This data describes a binding interaction between two proteins.

Sequence of protein 2:
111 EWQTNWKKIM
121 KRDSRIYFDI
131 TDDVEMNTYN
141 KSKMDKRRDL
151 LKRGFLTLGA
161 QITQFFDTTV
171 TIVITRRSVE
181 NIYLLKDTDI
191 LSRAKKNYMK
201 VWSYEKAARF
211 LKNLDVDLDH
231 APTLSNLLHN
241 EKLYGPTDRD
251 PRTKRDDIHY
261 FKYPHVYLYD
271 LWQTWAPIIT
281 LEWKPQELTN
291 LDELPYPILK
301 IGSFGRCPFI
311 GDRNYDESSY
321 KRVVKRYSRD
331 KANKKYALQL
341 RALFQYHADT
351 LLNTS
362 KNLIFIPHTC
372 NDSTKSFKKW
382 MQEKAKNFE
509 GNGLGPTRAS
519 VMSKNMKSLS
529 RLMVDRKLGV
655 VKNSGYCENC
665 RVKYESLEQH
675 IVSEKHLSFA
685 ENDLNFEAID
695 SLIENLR

Sequence of protein 1:
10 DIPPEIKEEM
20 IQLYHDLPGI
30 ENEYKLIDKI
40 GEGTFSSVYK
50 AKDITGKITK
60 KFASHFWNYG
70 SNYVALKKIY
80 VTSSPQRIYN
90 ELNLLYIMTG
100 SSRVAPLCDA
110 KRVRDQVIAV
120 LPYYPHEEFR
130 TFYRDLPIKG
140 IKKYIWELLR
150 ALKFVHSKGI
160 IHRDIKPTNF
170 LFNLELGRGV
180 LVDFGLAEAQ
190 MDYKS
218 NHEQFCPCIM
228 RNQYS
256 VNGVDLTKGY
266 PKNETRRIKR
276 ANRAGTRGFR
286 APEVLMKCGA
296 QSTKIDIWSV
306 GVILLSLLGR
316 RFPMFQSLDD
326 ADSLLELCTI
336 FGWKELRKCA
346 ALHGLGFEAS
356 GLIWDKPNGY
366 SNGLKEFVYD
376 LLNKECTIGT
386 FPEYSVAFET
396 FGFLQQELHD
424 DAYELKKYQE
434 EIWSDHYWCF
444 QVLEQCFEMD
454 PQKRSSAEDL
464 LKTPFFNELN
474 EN

Interface contacts:
Residue G349 in protein 1 is in contact with residue L271 in protein 2 (closest heavy-atom distance 3.3 Å).
Residue R111 in protein 1 is in contact with residue F690 in protein 2 (closest heavy-atom distance 3.3 Å).
Residue G258 in protein 1 is in contact with residue P251 in protein 2 (closest heavy-atom distance 3.3 Å).
Residue G384 in protein 1 is in contact with residue S374 in protein 2 (closest heavy-atom distance 3.0 Å).
Residue Y431 in protein 1 is in contact with residue Q345 in protein 2 (closest heavy-atom distance 3.2 Å).
Residue L350 in protein 1 interacts with residue Y269 in protein 2 (closest heavy-atom distance 3.3 Å).
Residue E32 in protein 1 contacts residue R701 in protein 2 (closest heavy-atom distance 2.6 Å).
Residue T43 in protein 1 contacts residue N510 in protein 2 (closest heavy-atom distance 3.3 Å).
Residue S83 in protein 1 interacts with residue N663 in protein 2 (closest heavy-atom distance 3.2 Å).
Residue V80 in protein 1 is in contact with residue N663 in protein 2 (closest heavy-atom distance 3.2 Å).
Residue E269 in protein 1 contacts residue P277 in protein 2 (closest heavy-atom distance 3.1 Å).
Residue T382 in protein 1 contacts residue N372 in protein 2 (closest heavy-atom distance 3.1 Å).
Residue Y365 in protein 1 interacts with residue L299 in protein 2 (closest heavy-atom distance 3.1 Å).
Residue R316 in protein 1 is in contact with residue G302 in protein 2 (closest heavy-atom distance 2.7 Å).
Residue R316 in protein 1 interacts with residue I301 in protein 2 (closest heavy-atom distance 2.6 Å).
Residue K379 in protein 1 contacts residue G302 in protein 2 (closest heavy-atom distance 3.3 Å).
Residue Y389 in protein 1 interacts with residue D330 in protein 2 (closest heavy-atom distance 2.8 Å).
Residue P136 in protein 1 interacts with residue F344 in protein 2 (closest heavy-atom distance 3.2 Å).
Residue V80 in protein 1 is in contact with residue H680 in protein 2 (closest heavy-atom distance 3.1 Å).
Residue R86 in protein 1 is in contact with residue L512 in protein 2 (closest heavy-atom distance 2.9 Å).
Residue R272 in protein 1 interacts with residue W275 in protein 2 (closest heavy-atom distance 3.2 Å).
Residue D114 in protein 1 is in contact with residue H680 in protein 2 (closest heavy-atom distance 3.0 Å).
Residue L261 in protein 1 is in contact with residue Q273 in protein 2 (closest heavy-atom distance 2.5 Å).
Residue S355 in protein 1 is in contact with residue H265 in protein 2 (closest heavy-atom distance 3.2 Å).
Residue R111 in protein 1 interacts with residue I697 in protein 2 (closest heavy-atom distance 3.1 Å).
Residue R113 in protein 1 interacts with residue L681 in protein 2 (closest heavy-atom distance 3.0 Å).
Residue R133 in protein 1 contacts residue G305 in protein 2 (closest heavy-atom distance 3.3 Å).
Residue T81 in protein 1 contacts residue N510 in protein 2 (closest heavy-atom distance 3.2 Å).
Residue P387 in protein 1 interacts with residue D330 in protein 2 (closest heavy-atom distance 3.3 Å).
Residue E353 in protein 1 interacts with residue Y267 in protein 2 (closest heavy-atom distance 2.7 Å).
Residue R271 in protein 1 contacts residue Q273 in protein 2 (closest heavy-atom distance 2.9 Å).
Residue K267 in protein 1 contacts residue H259 in protein 2 (closest heavy-atom distance 3.2 Å).
Residue Y265 in protein 1 interacts with residue I258 in protein 2 (closest heavy-atom distance 3.1 Å).
Residue D134 in protein 1 contacts residue A337 in protein 2 (closest heavy-atom distance 2.8 Å).
Residue Y265 in protein 1 contacts residue H259 in protein 2 (closest heavy-atom distance 2.9 Å).
Residue I358 in protein 1 interacts with residue Y296 in protein 2 (closest heavy-atom distance 3.1 Å).
Residue E380 in protein 1 interacts with residue F304 in protein 2 (closest heavy-atom distance 3.1 Å).
Residue R111 in protein 1 interacts with residue D694 in protein 2 (closest heavy-atom distance 2.9 Å).
Residue E353 in protein 1 interacts with residue H265 in protein 2 (closest heavy-atom distance 2.5 Å).
Residue F393 in protein 1 contacts residue D373 in protein 2 (closest heavy-atom distance 3.2 Å).
Residue G264 in protein 1 is in contact with residue H259 in protein 2 (closest heavy-atom distance 3.3 Å).
Residue P318 in protein 1 is in contact with residue C307 in protein 2 (closest heavy-atom distance 3.1 Å).
Residue G349 in protein 1 interacts with residue D270 in protein 2 (closest heavy-atom distance 2.8 Å).
Residue L350 in protein 1 is in contact with residue D270 in protein 2 (closest heavy-atom distance 2.9 Å).
Residue E331 in protein 1 contacts residue F309 in protein 2 (closest heavy-atom distance 3.1 Å).
Residue R272 in protein 1 contacts residue A276 in protein 2 (closest heavy-atom distance 3.3 Å).
Residue R316 in protein 1 contacts residue R306 in protein 2 (closest heavy-atom distance 3.1 Å).
Residue R315 in protein 1 contacts residue G305 in protein 2 (closest heavy-atom distance 3.1 Å).
Residue Y389 in protein 1 is in contact with residue K334 in protein 2 (closest heavy-atom distance 3.3 Å).
Residue T81 in protein 1 contacts residue Y668 in protein 2 (closest heavy-atom distance 3.3 Å).
Residue R86 in protein 1 contacts residue E662 in protein 2 (closest heavy-atom distance 3.0 Å).
Residue S82 in protein 1 is in contact with residue N663 in protein 2 (closest heavy-atom distance 2.9 Å).
Residue D108 in protein 1 interacts with residue R701 in protein 2 (closest heavy-atom distance 2.7 Å).
Residue G139 in protein 1 interacts with residue F344 in protein 2 (closest heavy-atom distance 3.2 Å).
Residue T334 in protein 1 is in contact with residue F309 in protein 2 (closest heavy-atom distance 3.1 Å).
Residue T81 in protein 1 contacts residue E662 in protein 2 (closest heavy-atom distance 3.0 Å).
Residue G351 in protein 1 is in contact with residue Y269 in protein 2 (closest heavy-atom distance 2.9 Å).
Residue K138 in protein 1 interacts with residue Q345 in protein 2 (closest heavy-atom distance 3.1 Å).
Residue K138 in protein 1 interacts with residue Y346 in protein 2 (closest heavy-atom distance 2.4 Å).
Residue G356 in protein 1 contacts residue P264 in protein 2 (closest heavy-atom distance 3.2 Å).